Residue-level contacts at the interface:
Residue F45 in chain A interacts with residue T36 in chain B (closest heavy-atom distance 4.1 Å).
Residue F45 in chain A contacts residue I39 in chain B (closest heavy-atom distance 4.9 Å).
Residue K48 in chain A contacts residue K43 in chain B (closest heavy-atom distance 3.4 Å).
Residue K48 in chain A interacts with residue I39 in chain B (closest heavy-atom distance 4.2 Å).
Residue F45 in chain A is in contact with residue A35 in chain B (closest heavy-atom distance 4.3 Å).
Residue F45 in chain A interacts with residue I32 in chain B (closest heavy-atom distance 4.3 Å).
Residue S50 in chain A interacts with residue K43 in chain B (closest heavy-atom distance 4.2 Å).
Residue K48 in chain A is in contact with residue T36 in chain B (closest heavy-atom distance 3.8 Å).
Residue L41 in chain A interacts with residue I32 in chain B (closest heavy-atom distance 4.7 Å).

The following describes two proteins that form a bound complex.

Sequence of chain B:
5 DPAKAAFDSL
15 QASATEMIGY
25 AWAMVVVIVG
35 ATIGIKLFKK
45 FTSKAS

Sequence of chain A:
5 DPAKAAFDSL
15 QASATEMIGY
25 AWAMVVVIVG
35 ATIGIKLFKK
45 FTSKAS